Sequence of chain A:
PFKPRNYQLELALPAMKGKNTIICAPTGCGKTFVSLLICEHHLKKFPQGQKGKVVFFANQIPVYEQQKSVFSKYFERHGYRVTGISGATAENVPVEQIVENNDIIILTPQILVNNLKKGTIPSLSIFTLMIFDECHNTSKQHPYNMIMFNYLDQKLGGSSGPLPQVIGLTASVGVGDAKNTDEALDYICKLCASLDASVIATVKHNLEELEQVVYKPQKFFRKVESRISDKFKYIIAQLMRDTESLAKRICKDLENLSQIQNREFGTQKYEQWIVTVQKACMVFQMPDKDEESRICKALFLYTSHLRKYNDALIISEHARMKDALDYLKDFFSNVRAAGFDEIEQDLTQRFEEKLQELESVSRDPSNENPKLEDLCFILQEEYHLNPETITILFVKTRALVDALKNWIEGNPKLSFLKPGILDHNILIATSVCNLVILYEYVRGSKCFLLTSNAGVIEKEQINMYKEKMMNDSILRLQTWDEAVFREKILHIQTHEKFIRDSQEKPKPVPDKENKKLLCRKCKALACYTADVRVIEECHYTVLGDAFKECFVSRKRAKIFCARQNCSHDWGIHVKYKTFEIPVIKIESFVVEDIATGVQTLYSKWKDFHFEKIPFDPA

This data describes a binding interaction between two proteins.

Contacts between the two chains:
Residue R316 in chain A is in contact with residue H285 in chain B (closest heavy-atom distance 4.3 Å).
Residue E315 in chain A is in contact with residue R286 in chain B (closest heavy-atom distance 3.4 Å).
Residue H317 in chain A is in contact with residue H285 in chain B (closest heavy-atom distance 4.1 Å).
Residue G318 in chain A interacts with residue H285 in chain B (closest heavy-atom distance 4.5 Å).

Sequence of chain B:
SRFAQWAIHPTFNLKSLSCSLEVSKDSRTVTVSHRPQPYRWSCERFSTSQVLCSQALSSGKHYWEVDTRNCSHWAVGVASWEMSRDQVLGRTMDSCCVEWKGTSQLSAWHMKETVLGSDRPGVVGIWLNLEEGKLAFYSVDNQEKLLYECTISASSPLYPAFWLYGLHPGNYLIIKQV